Sequence of the first protein:
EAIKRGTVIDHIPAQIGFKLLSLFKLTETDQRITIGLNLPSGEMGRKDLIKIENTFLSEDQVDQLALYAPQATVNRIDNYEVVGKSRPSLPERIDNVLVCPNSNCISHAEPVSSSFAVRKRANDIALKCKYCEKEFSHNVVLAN

Sequence of the second protein:
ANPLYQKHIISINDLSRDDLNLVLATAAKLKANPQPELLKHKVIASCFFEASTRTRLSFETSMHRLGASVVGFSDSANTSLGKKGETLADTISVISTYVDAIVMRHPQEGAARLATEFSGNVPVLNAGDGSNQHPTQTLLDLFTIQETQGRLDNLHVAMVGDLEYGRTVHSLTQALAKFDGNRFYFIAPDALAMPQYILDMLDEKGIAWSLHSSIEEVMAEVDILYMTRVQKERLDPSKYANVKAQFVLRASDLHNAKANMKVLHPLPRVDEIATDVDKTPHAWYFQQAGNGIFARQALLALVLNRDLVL

Residue-level contacts at the interface:
Residue A241 in the second protein is in contact with residue V149 in the first protein (closest heavy-atom distance 3.8 Å).
Residue N242 in the second protein interacts with residue N148 in the first protein (closest heavy-atom distance 4.9 Å).
Residue N242 in the second protein contacts residue S146 in the first protein (closest heavy-atom distance 4.6 Å).

These two protein chains interact to form a complex.